Contacts between the two chains:
Residue N66 in the second protein interacts with residue G4 in the first protein (closest heavy-atom distance 4.2 Å).
Residue Y99 in the second protein interacts with residue V3 in the first protein (closest heavy-atom distance 3.1 Å).
Residue D77 in the second protein contacts residue G9 in the first protein (closest heavy-atom distance 3.6 Å).
Residue Y171 in the second protein is in contact with residue V1 in the first protein (closest heavy-atom distance 2.5 Å).
Residue Y159 in the second protein interacts with residue V3 in the first protein (closest heavy-atom distance 3.5 Å).
Residue Y123 in the second protein contacts residue K10 in the first protein (closest heavy-atom distance 4.1 Å).
Residue Y7 in the second protein interacts with residue V1 in the first protein (closest heavy-atom distance 2.9 Å).
Residue R163 in the second protein interacts with residue V1 in the first protein (closest heavy-atom distance 3.5 Å).
Residue K146 in the second protein contacts residue G9 in the first protein (closest heavy-atom distance 4.0 Å).
Residue W147 in the second protein is in contact with residue K10 in the first protein (closest heavy-atom distance 3.6 Å).
Residue Y159 in the second protein interacts with residue G4 in the first protein (closest heavy-atom distance 4.5 Å).
Residue Y7 in the second protein interacts with residue V2 in the first protein (closest heavy-atom distance 3.4 Å).
Residue Y9 in the second protein is in contact with residue V2 in the first protein (closest heavy-atom distance 3.3 Å).
Residue Y59 in the second protein interacts with residue V1 in the first protein (closest heavy-atom distance 3.6 Å).
Residue W147 in the second protein contacts residue G9 in the first protein (closest heavy-atom distance 3.3 Å).
Residue R163 in the second protein is in contact with residue V3 in the first protein (closest heavy-atom distance 4.2 Å).
Residue R114 in the second protein interacts with residue K10 in the first protein (closest heavy-atom distance 4.7 Å).
Residue Y9 in the second protein contacts residue V3 in the first protein (closest heavy-atom distance 4.8 Å).
Residue N66 in the second protein is in contact with residue V2 in the first protein (closest heavy-atom distance 3.5 Å).
Residue W147 in the second protein contacts residue V8 in the first protein (closest heavy-atom distance 2.9 Å).
Residue N66 in the second protein interacts with residue V3 in the first protein (closest heavy-atom distance 4.0 Å).
Residue T80 in the second protein contacts residue K10 in the first protein (closest heavy-atom distance 3.4 Å).
Residue F33 in the second protein is in contact with residue V1 in the first protein (closest heavy-atom distance 4.7 Å).
Residue A150 in the second protein is in contact with residue V8 in the first protein (closest heavy-atom distance 3.6 Å).
Residue I97 in the second protein interacts with residue K10 in the first protein (closest heavy-atom distance 4.4 Å).
Residue A152 in the second protein contacts residue V8 in the first protein (closest heavy-atom distance 4.1 Å).
Residue L81 in the second protein contacts residue K10 in the first protein (closest heavy-atom distance 3.8 Å).
Residue V67 in the second protein interacts with residue V2 in the first protein (closest heavy-atom distance 4.4 Å).
Residue E63 in the second protein interacts with residue V2 in the first protein (closest heavy-atom distance 2.8 Å).
Residue Q156 in the second protein interacts with residue V3 in the first protein (closest heavy-atom distance 4.1 Å).
Residue T73 in the second protein is in contact with residue G7 in the first protein (closest heavy-atom distance 4.6 Å).
Residue I124 in the second protein interacts with residue K10 in the first protein (closest heavy-atom distance 4.9 Å).
Residue M45 in the second protein contacts residue V2 in the first protein (closest heavy-atom distance 3.7 Å).
Residue T73 in the second protein contacts residue G9 in the first protein (closest heavy-atom distance 4.6 Å).
Residue K146 in the second protein contacts residue K10 in the first protein (closest heavy-atom distance 2.9 Å).
Residue T73 in the second protein interacts with residue V8 in the first protein (closest heavy-atom distance 4.9 Å).
Residue Q155 in the second protein is in contact with residue V8 in the first protein (closest heavy-atom distance 4.5 Å).
Residue Q155 in the second protein interacts with residue G7 in the first protein (closest heavy-atom distance 4.8 Å).
Residue M5 in the second protein interacts with residue V1 in the first protein (closest heavy-atom distance 3.5 Å).
Residue I142 in the second protein interacts with residue K10 in the first protein (closest heavy-atom distance 4.8 Å).
Residue Y99 in the second protein contacts residue V2 in the first protein (closest heavy-atom distance 3.3 Å).
Residue E63 in the second protein interacts with residue V1 in the first protein (closest heavy-atom distance 3.3 Å).
Residue Y84 in the second protein contacts residue K10 in the first protein (closest heavy-atom distance 2.6 Å).
Residue D116 in the second protein interacts with residue K10 in the first protein (closest heavy-atom distance 2.8 Å).
Residue Q70 in the second protein contacts residue V3 in the first protein (closest heavy-atom distance 4.6 Å).
Residue W167 in the second protein is in contact with residue V1 in the first protein (closest heavy-atom distance 3.4 Å).
Residue R163 in the second protein contacts residue V2 in the first protein (closest heavy-atom distance 3.2 Å).
Residue Y159 in the second protein is in contact with residue V2 in the first protein (closest heavy-atom distance 3.5 Å).
Residue K146 in the second protein interacts with residue V8 in the first protein (closest heavy-atom distance 4.4 Å).
Residue I95 in the second protein is in contact with residue K10 in the first protein (closest heavy-atom distance 3.6 Å).
Residue Y159 in the second protein interacts with residue V1 in the first protein (closest heavy-atom distance 2.7 Å).
Residue T143 in the second protein contacts residue K10 in the first protein (closest heavy-atom distance 2.8 Å).
Residue D77 in the second protein is in contact with residue K10 in the first protein (closest heavy-atom distance 2.9 Å).
Residue A117 in the second protein contacts residue K10 in the first protein (closest heavy-atom distance 5.0 Å).
Residue R163 in the second protein is in contact with residue G4 in the first protein (closest heavy-atom distance 3.8 Å).

Sequence of the first protein:
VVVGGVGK

Sequence of the second protein:
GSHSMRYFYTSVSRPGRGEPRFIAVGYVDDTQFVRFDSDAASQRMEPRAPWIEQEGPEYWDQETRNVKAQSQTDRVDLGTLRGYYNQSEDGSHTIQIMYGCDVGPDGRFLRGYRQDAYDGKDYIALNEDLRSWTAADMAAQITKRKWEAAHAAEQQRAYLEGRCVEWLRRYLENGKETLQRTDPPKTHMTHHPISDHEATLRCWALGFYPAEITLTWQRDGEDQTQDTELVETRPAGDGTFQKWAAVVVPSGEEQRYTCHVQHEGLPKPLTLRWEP

These two protein chains interact to form a complex.